The following describes two proteins that form a bound complex.

Sequence of chain B:
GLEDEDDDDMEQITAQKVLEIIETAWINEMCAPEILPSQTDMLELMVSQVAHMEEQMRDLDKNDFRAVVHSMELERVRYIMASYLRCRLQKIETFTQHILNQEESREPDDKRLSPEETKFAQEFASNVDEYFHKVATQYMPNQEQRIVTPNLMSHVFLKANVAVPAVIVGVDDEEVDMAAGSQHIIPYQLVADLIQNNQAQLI

Sequence of chain A:
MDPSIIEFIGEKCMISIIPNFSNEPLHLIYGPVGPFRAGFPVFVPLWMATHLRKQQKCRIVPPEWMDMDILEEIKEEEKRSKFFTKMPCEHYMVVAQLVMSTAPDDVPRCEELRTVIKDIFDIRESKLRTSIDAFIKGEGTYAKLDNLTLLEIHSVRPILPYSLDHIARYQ

Contacts between the two chains:
Residue H180 in chain B contacts residue P161 in chain A (closest heavy-atom distance 3.9 Å).
Residue R96 in chain B contacts residue W47 in chain A (closest heavy-atom distance 3.1 Å).
Residue R86 in chain B interacts with residue F36 in chain A (closest heavy-atom distance 3.5 Å).
Residue H209 in chain B contacts residue T141 in chain A (closest heavy-atom distance 3.3 Å).
Residue I47 in chain B interacts with residue I9 in chain A (closest heavy-atom distance 3.9 Å).
Residue D198 in chain B is in contact with residue T141 in chain A (closest heavy-atom distance 3.1 Å).
Residue V89 in chain B interacts with residue M48 in chain A (closest heavy-atom distance 3.3 Å).
Residue Y99 in chain B is in contact with residue F8 in chain A (closest heavy-atom distance 3.4 Å).
Residue P212 in chain B is in contact with residue G140 in chain A (closest heavy-atom distance 3.9 Å).
Residue M50 in chain B is in contact with residue M1 in chain A (closest heavy-atom distance 3.3 Å).
Residue F85 in chain B is in contact with residue K57 in chain A (closest heavy-atom distance 3.4 Å).
Residue R96 in chain B is in contact with residue E7 in chain A (closest heavy-atom distance 3.1 Å).
Residue N83 in chain B interacts with residue P25 in chain A (closest heavy-atom distance 3.3 Å).
Residue I210 in chain B is in contact with residue T141 in chain A (closest heavy-atom distance 3.2 Å).
Residue Q208 in chain B contacts residue L145 in chain A (closest heavy-atom distance 3.3 Å).
Residue R96 in chain B interacts with residue F8 in chain A (closest heavy-atom distance 3.6 Å).
Residue R96 in chain B is in contact with residue I9 in chain A (closest heavy-atom distance 4.2 Å).
Residue E93 in chain B is in contact with residue W47 in chain A (closest heavy-atom distance 3.1 Å).
Residue F85 in chain B is in contact with residue E24 in chain A (closest heavy-atom distance 3.2 Å).
Residue H90 in chain B is in contact with residue I29 in chain A (closest heavy-atom distance 3.9 Å).
Residue N83 in chain B contacts residue L26 in chain A (closest heavy-atom distance 4.3 Å).
Residue Q76 in chain B interacts with residue Y30 in chain A (closest heavy-atom distance 3.9 Å).
Residue R96 in chain B contacts residue E11 in chain A (closest heavy-atom distance 3.8 Å).
Residue S207 in chain B is in contact with residue L145 in chain A (closest heavy-atom distance 3.6 Å).
Residue R86 in chain B is in contact with residue L26 in chain A (closest heavy-atom distance 2.9 Å).
Residue V88 in chain B is in contact with residue H51 in chain A (closest heavy-atom distance 4.2 Å).
Residue R96 in chain B contacts residue K12 in chain A (closest heavy-atom distance 3.3 Å).
Residue Q36 in chain B contacts residue P32 in chain A (closest heavy-atom distance 3.1 Å).
Residue I211 in chain B is in contact with residue T141 in chain A (closest heavy-atom distance 3.7 Å).
Residue E199 in chain B is in contact with residue T141 in chain A (closest heavy-atom distance 3.0 Å).
Residue M92 in chain B interacts with residue W47 in chain A (closest heavy-atom distance 4.1 Å).
Residue R86 in chain B interacts with residue H27 in chain A (closest heavy-atom distance 2.7 Å).
Residue Q208 in chain B contacts residue K144 in chain A (closest heavy-atom distance 3.6 Å).
Residue I210 in chain B interacts with residue G140 in chain A (closest heavy-atom distance 2.7 Å).
Residue M92 in chain B interacts with residue H51 in chain A (closest heavy-atom distance 3.1 Å).
Residue I210 in chain B interacts with residue Y142 in chain A (closest heavy-atom distance 3.8 Å).
Residue V89 in chain B interacts with residue W47 in chain A (closest heavy-atom distance 3.4 Å).
Residue F182 in chain B is in contact with residue I153 in chain A (closest heavy-atom distance 3.5 Å).
Residue S179 in chain B contacts residue D165 in chain A (closest heavy-atom distance 3.3 Å).
Residue L183 in chain B is in contact with residue L145 in chain A (closest heavy-atom distance 3.6 Å).
Residue L80 in chain B contacts residue L26 in chain A (closest heavy-atom distance 3.6 Å).
Residue H209 in chain B interacts with residue A143 in chain A (closest heavy-atom distance 3.5 Å).
Residue R86 in chain B is in contact with residue L28 in chain A (closest heavy-atom distance 4.2 Å).
Residue F85 in chain B is in contact with residue P25 in chain A (closest heavy-atom distance 3.6 Å).
Residue M50 in chain B contacts residue I5 in chain A (closest heavy-atom distance 3.4 Å).
Residue R86 in chain B contacts residue I29 in chain A (closest heavy-atom distance 4.2 Å).
Residue I210 in chain B interacts with residue A143 in chain A (closest heavy-atom distance 3.5 Å).
Residue F182 in chain B is in contact with residue R157 in chain A (closest heavy-atom distance 3.8 Å).
Residue H180 in chain B is in contact with residue L164 in chain A (closest heavy-atom distance 3.7 Å).
Residue Q208 in chain B is in contact with residue A143 in chain A (closest heavy-atom distance 3.0 Å).
Residue S207 in chain B interacts with residue D146 in chain A (closest heavy-atom distance 4.0 Å).
Residue T34 in chain B contacts residue P32 in chain A (closest heavy-atom distance 3.7 Å).
Residue E43 in chain B contacts residue K12 in chain A (closest heavy-atom distance 3.8 Å).
Residue G206 in chain B is in contact with residue D146 in chain A (closest heavy-atom distance 3.6 Å).
Residue H209 in chain B is in contact with residue Y142 in chain A (closest heavy-atom distance 3.6 Å).
Residue I211 in chain B is in contact with residue G140 in chain A (closest heavy-atom distance 3.2 Å).
Residue R86 in chain B contacts residue E24 in chain A (closest heavy-atom distance 2.4 Å).
Residue G206 in chain B is in contact with residue L145 in chain A (closest heavy-atom distance 4.0 Å).
Residue M178 in chain B contacts residue D165 in chain A (closest heavy-atom distance 3.4 Å).
Residue H180 in chain B contacts residue D165 in chain A (closest heavy-atom distance 3.2 Å).